Contacts between the two chains:
Residue A517 in the second protein contacts residue K438 in the first protein (closest heavy-atom distance 4.8 Å).
Residue T541 in the second protein is in contact with residue W583 in the first protein (closest heavy-atom distance 4.3 Å).
Residue A517 in the second protein is in contact with residue Q433 in the first protein (closest heavy-atom distance 3.2 Å).
Residue T541 in the second protein interacts with residue M582 in the first protein (closest heavy-atom distance 4.0 Å).
Residue E540 in the second protein contacts residue Q433 in the first protein (closest heavy-atom distance 3.4 Å).
Residue R577 in the second protein interacts with residue Q586 in the first protein (closest heavy-atom distance 4.6 Å).
Residue A517 in the second protein is in contact with residue D434 in the first protein (closest heavy-atom distance 4.9 Å).

Sequence of the first protein:
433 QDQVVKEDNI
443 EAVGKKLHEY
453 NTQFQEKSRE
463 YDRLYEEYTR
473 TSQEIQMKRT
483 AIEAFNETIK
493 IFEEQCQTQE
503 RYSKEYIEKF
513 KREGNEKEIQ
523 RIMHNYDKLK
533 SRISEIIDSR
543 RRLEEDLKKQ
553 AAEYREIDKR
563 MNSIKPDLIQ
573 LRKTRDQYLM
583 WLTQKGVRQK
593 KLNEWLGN

Sequence of the second protein:
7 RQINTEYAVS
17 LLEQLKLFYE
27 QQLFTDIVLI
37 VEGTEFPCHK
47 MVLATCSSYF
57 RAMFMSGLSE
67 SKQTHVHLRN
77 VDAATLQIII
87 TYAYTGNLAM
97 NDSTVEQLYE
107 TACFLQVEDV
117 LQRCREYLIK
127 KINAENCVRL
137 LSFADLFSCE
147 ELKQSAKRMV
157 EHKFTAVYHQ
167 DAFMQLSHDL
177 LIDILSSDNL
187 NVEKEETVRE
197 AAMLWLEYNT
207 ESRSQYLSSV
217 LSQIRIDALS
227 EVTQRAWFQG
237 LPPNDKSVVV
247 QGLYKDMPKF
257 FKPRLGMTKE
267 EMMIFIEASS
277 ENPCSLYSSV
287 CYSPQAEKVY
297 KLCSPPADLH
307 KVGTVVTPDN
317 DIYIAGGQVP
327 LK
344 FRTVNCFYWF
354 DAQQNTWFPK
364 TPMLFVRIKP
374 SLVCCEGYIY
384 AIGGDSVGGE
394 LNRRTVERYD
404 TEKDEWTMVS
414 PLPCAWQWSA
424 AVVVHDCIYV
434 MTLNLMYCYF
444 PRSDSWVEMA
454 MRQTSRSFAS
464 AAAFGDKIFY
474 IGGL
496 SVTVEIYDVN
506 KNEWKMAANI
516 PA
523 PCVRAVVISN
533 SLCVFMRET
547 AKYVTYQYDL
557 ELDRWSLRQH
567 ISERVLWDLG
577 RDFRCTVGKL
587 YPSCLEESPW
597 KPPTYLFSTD

This data describes a binding interaction between two proteins.